Sequence of protein 2:
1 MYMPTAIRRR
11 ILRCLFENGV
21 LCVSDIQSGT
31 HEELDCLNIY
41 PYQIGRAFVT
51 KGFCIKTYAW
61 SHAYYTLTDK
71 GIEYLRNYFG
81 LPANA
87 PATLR

Sequence of protein 1:
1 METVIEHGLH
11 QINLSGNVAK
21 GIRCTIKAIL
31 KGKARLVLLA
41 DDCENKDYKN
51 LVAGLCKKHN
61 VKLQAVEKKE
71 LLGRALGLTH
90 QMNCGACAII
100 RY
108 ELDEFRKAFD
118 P

The following describes two proteins that form a bound complex.

Contacts between the two chains:
Residue G16 in protein 1 interacts with residue R9 in protein 2 (closest heavy-atom distance 4.8 Å).
Residue L14 in protein 1 is in contact with residue Y78 in protein 2 (closest heavy-atom distance 3.9 Å).
Residue L14 in protein 1 is in contact with residue F79 in protein 2 (closest heavy-atom distance 2.6 Å).
Residue L14 in protein 1 interacts with residue G80 in protein 2 (closest heavy-atom distance 3.4 Å).
Residue S15 in protein 1 interacts with residue F79 in protein 2 (closest heavy-atom distance 4.8 Å).